Sequence of the first protein:
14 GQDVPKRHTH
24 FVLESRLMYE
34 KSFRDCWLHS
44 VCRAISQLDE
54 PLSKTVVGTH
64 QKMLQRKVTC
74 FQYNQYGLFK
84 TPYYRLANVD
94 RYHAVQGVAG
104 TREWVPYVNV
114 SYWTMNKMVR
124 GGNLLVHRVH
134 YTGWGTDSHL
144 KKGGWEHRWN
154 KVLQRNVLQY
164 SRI

Residue-level contacts at the interface:
Residue V530 in the second protein contacts residue V129 in the first protein (closest heavy-atom distance 3.8 Å).
Residue R504 in the second protein is in contact with residue R131 in the first protein (closest heavy-atom distance 3.5 Å).
Residue R504 in the second protein interacts with residue H133 in the first protein (closest heavy-atom distance 4.4 Å).
Residue V530 in the second protein is in contact with residue G125 in the first protein (closest heavy-atom distance 5.0 Å).
Residue V530 in the second protein is in contact with residue L127 in the first protein (closest heavy-atom distance 3.8 Å).
Residue Y529 in the second protein is in contact with residue H130 in the first protein (closest heavy-atom distance 3.2 Å).
Residue N531 in the second protein is in contact with residue R123 in the first protein (closest heavy-atom distance 3.5 Å).
Residue E534 in the second protein interacts with residue R123 in the first protein (closest heavy-atom distance 2.7 Å).
Residue Y529 in the second protein interacts with residue V129 in the first protein (closest heavy-atom distance 4.7 Å).
Residue N531 in the second protein contacts residue V122 in the first protein (closest heavy-atom distance 4.4 Å).
Residue E502 in the second protein interacts with residue V132 in the first protein (closest heavy-atom distance 4.8 Å).
Residue E502 in the second protein interacts with residue H133 in the first protein (closest heavy-atom distance 3.5 Å).
Residue K533 in the second protein interacts with residue R131 in the first protein (closest heavy-atom distance 3.9 Å).
Residue V530 in the second protein interacts with residue V122 in the first protein (closest heavy-atom distance 4.2 Å).
Residue E499 in the second protein contacts residue K144 in the first protein (closest heavy-atom distance 4.8 Å).
Residue R504 in the second protein contacts residue V132 in the first protein (closest heavy-atom distance 4.1 Å).

Sequence of the second protein:
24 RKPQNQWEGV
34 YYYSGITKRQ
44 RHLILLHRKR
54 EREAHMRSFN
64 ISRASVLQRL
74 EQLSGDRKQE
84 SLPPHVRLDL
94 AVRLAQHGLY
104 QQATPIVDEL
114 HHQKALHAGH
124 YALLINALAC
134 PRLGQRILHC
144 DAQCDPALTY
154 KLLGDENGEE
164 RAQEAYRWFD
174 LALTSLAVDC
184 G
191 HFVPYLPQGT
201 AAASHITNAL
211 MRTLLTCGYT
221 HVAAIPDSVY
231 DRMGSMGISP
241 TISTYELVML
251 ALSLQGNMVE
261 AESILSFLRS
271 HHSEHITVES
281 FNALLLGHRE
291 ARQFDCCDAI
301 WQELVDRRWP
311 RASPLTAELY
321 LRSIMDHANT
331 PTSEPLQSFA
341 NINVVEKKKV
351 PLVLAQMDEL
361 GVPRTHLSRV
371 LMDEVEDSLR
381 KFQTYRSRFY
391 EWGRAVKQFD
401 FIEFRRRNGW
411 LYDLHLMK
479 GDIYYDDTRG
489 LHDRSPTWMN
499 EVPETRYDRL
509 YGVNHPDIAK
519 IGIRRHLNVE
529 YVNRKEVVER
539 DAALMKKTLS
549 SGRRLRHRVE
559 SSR

These two protein chains interact to form a complex.